Sequence of chain B:
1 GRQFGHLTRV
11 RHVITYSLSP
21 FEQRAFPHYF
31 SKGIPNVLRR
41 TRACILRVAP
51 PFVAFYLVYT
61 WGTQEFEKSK

Residue-level contacts at the interface:
Residue R14 in chain A is in contact with residue Q23 in chain B (closest heavy-atom distance 4.4 Å).
Residue R15 in chain A contacts residue Q23 in chain B (closest heavy-atom distance 4.2 Å).

Sequence of chain A:
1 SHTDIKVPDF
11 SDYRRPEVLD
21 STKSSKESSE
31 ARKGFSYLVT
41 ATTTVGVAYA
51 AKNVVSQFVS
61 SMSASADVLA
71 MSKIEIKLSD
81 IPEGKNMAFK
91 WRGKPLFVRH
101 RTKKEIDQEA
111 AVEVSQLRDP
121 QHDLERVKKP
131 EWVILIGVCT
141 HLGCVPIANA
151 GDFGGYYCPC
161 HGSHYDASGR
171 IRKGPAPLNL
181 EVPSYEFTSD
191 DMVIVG

This data describes a binding interaction between two proteins.